These two protein chains interact to form a complex.

Sequence of protein 1:
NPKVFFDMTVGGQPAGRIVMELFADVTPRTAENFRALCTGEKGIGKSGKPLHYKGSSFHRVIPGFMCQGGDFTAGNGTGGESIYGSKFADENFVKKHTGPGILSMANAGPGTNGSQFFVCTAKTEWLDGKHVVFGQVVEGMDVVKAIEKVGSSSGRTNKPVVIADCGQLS

Residue-level contacts at the interface:
Residue R65 in protein 1 interacts with residue V9 in protein 2 (closest heavy-atom distance 3.8 Å).

Sequence of protein 2:
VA